Residue-level contacts at the interface:
Residue R44 in chain A interacts with residue W9 in chain B (closest heavy-atom distance 4.0 Å).
Residue R92 in chain A contacts residue L3 in chain B (closest heavy-atom distance 3.7 Å).
Residue K89 in chain A contacts residue M12 in chain B (closest heavy-atom distance 3.6 Å).
Residue M58 in chain A is in contact with residue W9 in chain B (closest heavy-atom distance 3.6 Å).
Residue S56 in chain A contacts residue L3 in chain B (closest heavy-atom distance 3.8 Å).
Residue S55 in chain A is in contact with residue L3 in chain B (closest heavy-atom distance 4.7 Å).
Residue T35 in chain A is in contact with residue I6 in chain B (closest heavy-atom distance 3.0 Å).
Residue I34 in chain A is in contact with residue I6 in chain B (closest heavy-atom distance 3.4 Å).
Residue T36 in chain A is in contact with residue I6 in chain B (closest heavy-atom distance 4.1 Å).
Residue L88 in chain A contacts residue L3 in chain B (closest heavy-atom distance 4.4 Å).
Residue R92 in chain A is in contact with residue S2 in chain B (closest heavy-atom distance 3.8 Å).
Residue D90 in chain A is in contact with residue D11 in chain B (closest heavy-atom distance 4.4 Å).
Residue I34 in chain A is in contact with residue W9 in chain B (closest heavy-atom distance 3.8 Å).
Residue V94 in chain A is in contact with residue L3 in chain B (closest heavy-atom distance 3.9 Å).
Residue L88 in chain A is in contact with residue W9 in chain B (closest heavy-atom distance 3.6 Å).
Residue M58 in chain A interacts with residue I6 in chain B (closest heavy-atom distance 3.6 Å).
Residue R44 in chain A is in contact with residue S4 in chain B (closest heavy-atom distance 3.8 Å).
Residue T35 in chain A contacts residue S4 in chain B (closest heavy-atom distance 3.1 Å).
Residue V95 in chain A contacts residue W9 in chain B (closest heavy-atom distance 4.3 Å).
Residue R42 in chain A contacts residue I6 in chain B (closest heavy-atom distance 3.6 Å).
Residue I96 in chain A interacts with residue W9 in chain B (closest heavy-atom distance 4.5 Å).
Residue S55 in chain A interacts with residue W9 in chain B (closest heavy-atom distance 4.3 Å).
Residue V94 in chain A interacts with residue W9 in chain B (closest heavy-atom distance 3.6 Å).
Residue L88 in chain A is in contact with residue D10 in chain B (closest heavy-atom distance 3.9 Å).
Residue I34 in chain A contacts residue L3 in chain B (closest heavy-atom distance 4.1 Å).
Residue L88 in chain A contacts residue D8 in chain B (closest heavy-atom distance 3.5 Å).
Residue I34 in chain A contacts residue S4 in chain B (closest heavy-atom distance 3.7 Å).
Residue F57 in chain A is in contact with residue W9 in chain B (closest heavy-atom distance 3.5 Å).
Residue S56 in chain A interacts with residue W9 in chain B (closest heavy-atom distance 3.7 Å).
Residue K89 in chain A is in contact with residue D11 in chain B (closest heavy-atom distance 2.8 Å).
Residue R44 in chain A is in contact with residue L3 in chain B (closest heavy-atom distance 3.5 Å).
Residue L88 in chain A contacts residue D11 in chain B (closest heavy-atom distance 3.4 Å).
Residue T35 in chain A contacts residue T5 in chain B (closest heavy-atom distance 3.4 Å).
Residue I34 in chain A interacts with residue T5 in chain B (closest heavy-atom distance 3.4 Å).

These two protein chains interact to form a complex.

Sequence of chain B:
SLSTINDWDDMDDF

Sequence of chain A:
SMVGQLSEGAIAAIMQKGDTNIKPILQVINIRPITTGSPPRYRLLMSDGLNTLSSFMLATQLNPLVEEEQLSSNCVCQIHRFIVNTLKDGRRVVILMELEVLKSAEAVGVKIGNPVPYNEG